This data describes a binding interaction between two proteins.

Sequence of protein 2:
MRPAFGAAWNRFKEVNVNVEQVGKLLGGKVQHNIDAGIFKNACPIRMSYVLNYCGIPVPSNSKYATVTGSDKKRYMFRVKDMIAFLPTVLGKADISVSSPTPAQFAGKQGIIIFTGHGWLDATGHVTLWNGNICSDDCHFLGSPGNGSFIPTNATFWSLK

Sequence of protein 1:
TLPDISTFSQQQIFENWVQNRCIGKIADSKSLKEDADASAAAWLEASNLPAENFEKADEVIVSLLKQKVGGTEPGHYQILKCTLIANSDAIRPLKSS

Contacts between the two chains:
Residue K56 in protein 2 interacts with residue E74 in protein 1 (closest heavy-atom distance 3.9 Å).
Residue L136 in protein 2 is in contact with residue V70 in protein 1 (closest heavy-atom distance 3.4 Å).
Residue G134 in protein 2 interacts with residue G71 in protein 1 (closest heavy-atom distance 3.2 Å).
Residue A138 in protein 2 is in contact with residue T73 in protein 1 (closest heavy-atom distance 3.8 Å).
Residue L136 in protein 2 is in contact with residue L85 in protein 1 (closest heavy-atom distance 4.4 Å).
Residue L136 in protein 2 is in contact with residue G71 in protein 1 (closest heavy-atom distance 2.9 Å).
Residue W135 in protein 2 is in contact with residue T73 in protein 1 (closest heavy-atom distance 3.7 Å).
Residue D137 in protein 2 is in contact with residue E74 in protein 1 (closest heavy-atom distance 4.6 Å).
Residue D137 in protein 2 contacts residue Y78 in protein 1 (closest heavy-atom distance 3.6 Å).
Residue G134 in protein 2 is in contact with residue G72 in protein 1 (closest heavy-atom distance 4.5 Å).
Residue S164 in protein 2 interacts with residue G72 in protein 1 (closest heavy-atom distance 3.7 Å).
Residue S164 in protein 2 is in contact with residue V70 in protein 1 (closest heavy-atom distance 4.9 Å).
Residue L136 in protein 2 contacts residue Y78 in protein 1 (closest heavy-atom distance 4.3 Å).
Residue N57 in protein 2 interacts with residue T73 in protein 1 (closest heavy-atom distance 4.3 Å).
Residue D137 in protein 2 contacts residue G72 in protein 1 (closest heavy-atom distance 3.2 Å).
Residue W135 in protein 2 is in contact with residue G71 in protein 1 (closest heavy-atom distance 3.6 Å).
Residue D137 in protein 2 interacts with residue T73 in protein 1 (closest heavy-atom distance 2.6 Å).
Residue S164 in protein 2 contacts residue G71 in protein 1 (closest heavy-atom distance 3.2 Å).
Residue W135 in protein 2 interacts with residue G72 in protein 1 (closest heavy-atom distance 3.4 Å).
Residue L136 in protein 2 interacts with residue G72 in protein 1 (closest heavy-atom distance 4.0 Å).
Residue D137 in protein 2 contacts residue G71 in protein 1 (closest heavy-atom distance 4.9 Å).
Residue L136 in protein 2 contacts residue L81 in protein 1 (closest heavy-atom distance 3.5 Å).